Residue-level contacts at the interface:
Residue S99 in protein 2 contacts residue D3 in protein 1 (closest heavy-atom distance 4.2 Å).
Residue Y97 in protein 2 contacts residue D3 in protein 1 (closest heavy-atom distance 4.9 Å).
Residue W56 in protein 2 contacts residue V10 in protein 1 (closest heavy-atom distance 3.7 Å).
Residue Y98 in protein 2 interacts with residue D3 in protein 1 (closest heavy-atom distance 3.0 Å).
Residue Y97 in protein 2 interacts with residue N7 in protein 1 (closest heavy-atom distance 4.8 Å).
Residue Y98 in protein 2 contacts residue A6 in protein 1 (closest heavy-atom distance 4.6 Å).
Residue Y31 in protein 2 interacts with residue N1 in protein 1 (closest heavy-atom distance 4.2 Å).
Residue S100 in protein 2 is in contact with residue A6 in protein 1 (closest heavy-atom distance 3.2 Å).
Residue L102 in protein 2 interacts with residue N7 in protein 1 (closest heavy-atom distance 4.4 Å).
Residue S100 in protein 2 interacts with residue N5 in protein 1 (closest heavy-atom distance 4.3 Å).
Residue Y38 in protein 2 is in contact with residue V10 in protein 1 (closest heavy-atom distance 4.4 Å).
Residue Y97 in protein 2 interacts with residue V10 in protein 1 (closest heavy-atom distance 3.8 Å).
Residue Y98 in protein 2 interacts with residue N1 in protein 1 (closest heavy-atom distance 2.5 Å).
Residue Y97 in protein 2 contacts residue A6 in protein 1 (closest heavy-atom distance 4.2 Å).
Residue S100 in protein 2 interacts with residue D3 in protein 1 (closest heavy-atom distance 3.9 Å).
Residue S99 in protein 2 contacts residue A6 in protein 1 (closest heavy-atom distance 3.8 Å).
Residue L102 in protein 2 interacts with residue A6 in protein 1 (closest heavy-atom distance 3.8 Å).
Residue Y97 in protein 2 contacts residue V2 in protein 1 (closest heavy-atom distance 4.8 Å).
Residue Y31 in protein 2 is in contact with residue V2 in protein 1 (closest heavy-atom distance 3.2 Å).
Residue Y98 in protein 2 interacts with residue V2 in protein 1 (closest heavy-atom distance 3.5 Å).
Residue Y38 in protein 2 is in contact with residue V2 in protein 1 (closest heavy-atom distance 3.8 Å).

Sequence of protein 1:
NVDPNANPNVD

Sequence of protein 2:
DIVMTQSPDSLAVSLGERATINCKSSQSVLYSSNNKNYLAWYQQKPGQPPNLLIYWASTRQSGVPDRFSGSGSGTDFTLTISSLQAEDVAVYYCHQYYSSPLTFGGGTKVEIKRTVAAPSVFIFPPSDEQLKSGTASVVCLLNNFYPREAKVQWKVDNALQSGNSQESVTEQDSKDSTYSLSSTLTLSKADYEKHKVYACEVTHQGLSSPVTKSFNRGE

The following describes two proteins that form a bound complex.